Interface contacts:
Residue P192 in the first protein contacts residue V280 in the second protein (closest heavy-atom distance 3.3 Å).
Residue Q335 in the first protein is in contact with residue L181 in the second protein (closest heavy-atom distance 2.9 Å).
Residue S233 in the first protein interacts with residue C217 in the second protein (closest heavy-atom distance 3.3 Å).
Residue S227 in the first protein is in contact with residue F221 in the second protein (closest heavy-atom distance 3.3 Å).
Residue A95 in the first protein interacts with residue F284 in the second protein (closest heavy-atom distance 2.5 Å).
Residue N271 in the first protein is in contact with residue C63 in the second protein (closest heavy-atom distance 3.2 Å).
Residue P270 in the first protein interacts with residue W247 in the second protein (closest heavy-atom distance 3.4 Å).
Residue A221 in the first protein interacts with residue W239 in the second protein (closest heavy-atom distance 3.2 Å).
Residue E234 in the first protein is in contact with residue R77 in the second protein (closest heavy-atom distance 2.4 Å).
Residue A95 in the first protein contacts residue L283 in the second protein (closest heavy-atom distance 3.4 Å).
Residue L189 in the first protein contacts residue D272 in the second protein (closest heavy-atom distance 3.3 Å).
Residue P181 in the first protein interacts with residue H305 in the second protein (closest heavy-atom distance 3.4 Å).
Residue R321 in the first protein interacts with residue K244 in the second protein (closest heavy-atom distance 2.9 Å).
Residue L189 in the first protein contacts residue T275 in the second protein (closest heavy-atom distance 3.3 Å).
Residue L265 in the first protein interacts with residue L27 in the second protein (closest heavy-atom distance 3.0 Å).
Residue F180 in the first protein interacts with residue H305 in the second protein (closest heavy-atom distance 3.5 Å).
Residue S171 in the first protein contacts residue N269 in the second protein (closest heavy-atom distance 2.9 Å).
Residue D434 in the first protein contacts residue K171 in the second protein (closest heavy-atom distance 3.2 Å).
Residue L265 in the first protein is in contact with residue T28 in the second protein (closest heavy-atom distance 3.3 Å).
Residue P92 in the first protein is in contact with residue Q194 in the second protein (closest heavy-atom distance 3.0 Å).
Residue S267 in the first protein is in contact with residue F31 in the second protein (closest heavy-atom distance 3.2 Å).
Residue L238 in the first protein is in contact with residue K79 in the second protein (closest heavy-atom distance 3.1 Å).
Residue S233 in the first protein contacts residue R218 in the second protein (closest heavy-atom distance 3.4 Å).
Residue H188 in the first protein is in contact with residue P276 in the second protein (closest heavy-atom distance 3.3 Å).
Residue L189 in the first protein interacts with residue P276 in the second protein (closest heavy-atom distance 3.1 Å).
Residue S171 in the first protein interacts with residue R268 in the second protein (closest heavy-atom distance 3.1 Å).
Residue Q177 in the first protein is in contact with residue N269 in the second protein (closest heavy-atom distance 2.8 Å).
Residue E432 in the first protein interacts with residue R178 in the second protein (closest heavy-atom distance 3.0 Å).
Residue Q335 in the first protein interacts with residue F184 in the second protein (closest heavy-atom distance 3.4 Å).
Residue I240 in the first protein interacts with residue K79 in the second protein (closest heavy-atom distance 2.8 Å).
Residue A191 in the first protein is in contact with residue V280 in the second protein (closest heavy-atom distance 3.4 Å).
Residue L265 in the first protein contacts residue W29 in the second protein (closest heavy-atom distance 2.9 Å).
Residue I240 in the first protein is in contact with residue T78 in the second protein (closest heavy-atom distance 3.5 Å).
Residue Q91 in the first protein is in contact with residue L313 in the second protein (closest heavy-atom distance 3.4 Å).
Residue L238 in the first protein contacts residue T78 in the second protein (closest heavy-atom distance 2.8 Å).
Residue H68 in the first protein contacts residue E281 in the second protein (closest heavy-atom distance 2.9 Å).
Residue S233 in the first protein contacts residue L216 in the second protein (closest heavy-atom distance 3.4 Å).
Residue Q335 in the first protein is in contact with residue P182 in the second protein (closest heavy-atom distance 3.0 Å).
Residue Q225 in the first protein interacts with residue W239 in the second protein (closest heavy-atom distance 3.2 Å).
Residue L189 in the first protein interacts with residue L277 in the second protein (closest heavy-atom distance 3.3 Å).
Residue S267 in the first protein is in contact with residue G30 in the second protein (closest heavy-atom distance 3.4 Å).
Residue K242 in the first protein interacts with residue E99 in the second protein (closest heavy-atom distance 2.7 Å).
Residue L190 in the first protein interacts with residue R278 in the second protein (closest heavy-atom distance 3.4 Å).
Residue L264 in the first protein is in contact with residue P26 in the second protein (closest heavy-atom distance 3.3 Å).
Residue Q177 in the first protein contacts residue A270 in the second protein (closest heavy-atom distance 3.2 Å).
Residue L193 in the first protein interacts with residue V280 in the second protein (closest heavy-atom distance 3.3 Å).
Residue G93 in the first protein is in contact with residue L193 in the second protein (closest heavy-atom distance 3.4 Å).
Residue Y179 in the first protein contacts residue D272 in the second protein (closest heavy-atom distance 3.0 Å).
Residue S84 in the first protein interacts with residue L258 in the second protein (closest heavy-atom distance 3.3 Å).
Residue Q177 in the first protein is in contact with residue R271 in the second protein (closest heavy-atom distance 2.9 Å).
Residue Y187 in the first protein is in contact with residue R46 in the second protein (closest heavy-atom distance 2.5 Å).
Residue N237 in the first protein is in contact with residue K79 in the second protein (closest heavy-atom distance 3.2 Å).
Residue A191 in the first protein interacts with residue R278 in the second protein (closest heavy-atom distance 3.2 Å).
Residue E234 in the first protein interacts with residue C217 in the second protein (closest heavy-atom distance 3.2 Å).
Residue S97 in the first protein contacts residue E281 in the second protein (closest heavy-atom distance 2.8 Å).
Residue N271 in the first protein is in contact with residue H64 in the second protein (closest heavy-atom distance 2.6 Å).
Residue H188 in the first protein is in contact with residue L261 in the second protein (closest heavy-atom distance 3.5 Å).
Residue R274 in the first protein interacts with residue E67 in the second protein (closest heavy-atom distance 2.7 Å).
Residue F232 in the first protein interacts with residue I219 in the second protein (closest heavy-atom distance 2.8 Å).
Residue E427 in the first protein contacts residue R174 in the second protein (closest heavy-atom distance 2.8 Å).

This data describes a binding interaction between two proteins.

Sequence of the first protein:
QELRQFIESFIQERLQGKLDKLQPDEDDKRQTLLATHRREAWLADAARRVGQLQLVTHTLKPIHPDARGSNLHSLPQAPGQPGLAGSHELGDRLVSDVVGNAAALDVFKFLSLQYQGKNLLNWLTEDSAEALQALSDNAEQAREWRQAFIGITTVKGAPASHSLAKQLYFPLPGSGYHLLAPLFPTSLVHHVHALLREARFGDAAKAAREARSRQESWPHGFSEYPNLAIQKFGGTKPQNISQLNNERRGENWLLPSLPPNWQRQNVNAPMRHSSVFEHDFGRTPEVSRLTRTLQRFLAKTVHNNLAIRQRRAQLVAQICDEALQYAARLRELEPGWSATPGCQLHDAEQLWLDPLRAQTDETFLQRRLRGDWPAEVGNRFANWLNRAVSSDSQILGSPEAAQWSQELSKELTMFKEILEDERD

Sequence of the second protein:
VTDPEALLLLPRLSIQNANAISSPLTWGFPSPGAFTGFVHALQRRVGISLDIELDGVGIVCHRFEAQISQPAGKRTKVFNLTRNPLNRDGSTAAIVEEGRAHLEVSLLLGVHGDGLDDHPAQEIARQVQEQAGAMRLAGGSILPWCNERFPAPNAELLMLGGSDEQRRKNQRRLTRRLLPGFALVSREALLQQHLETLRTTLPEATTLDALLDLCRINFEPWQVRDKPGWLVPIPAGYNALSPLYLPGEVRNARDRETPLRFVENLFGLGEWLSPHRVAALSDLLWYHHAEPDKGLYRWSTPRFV